Sequence of the first protein:
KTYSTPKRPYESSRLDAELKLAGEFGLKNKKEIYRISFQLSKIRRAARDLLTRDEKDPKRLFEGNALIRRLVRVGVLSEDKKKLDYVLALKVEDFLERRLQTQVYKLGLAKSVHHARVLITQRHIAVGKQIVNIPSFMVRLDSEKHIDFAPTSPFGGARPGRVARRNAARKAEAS

The following describes two proteins that form a bound complex.

Interface contacts:
Residue L80 in the first protein interacts with residue F325 in the second protein (closest heavy-atom distance 3.6 Å).
Residue Q48 in the first protein is in contact with residue I320 in the second protein (closest heavy-atom distance 3.3 Å).
Residue Q139 in the first protein interacts with residue I266 in the second protein (closest heavy-atom distance 3.6 Å).
Residue N142 in the first protein interacts with residue H269 in the second protein (closest heavy-atom distance 2.8 Å).
Residue I143 in the first protein contacts residue G270 in the second protein (closest heavy-atom distance 3.6 Å).
Residue F47 in the first protein interacts with residue M317 in the second protein (closest heavy-atom distance 4.2 Å).
Residue L76 in the first protein is in contact with residue F325 in the second protein (closest heavy-atom distance 4.0 Å).
Residue T11 in the first protein interacts with residue M317 in the second protein (closest heavy-atom distance 3.7 Å).
Residue V83 in the first protein contacts residue E323 in the second protein (closest heavy-atom distance 4.1 Å).
Residue I52 in the first protein is in contact with residue F325 in the second protein (closest heavy-atom distance 3.9 Å).
Residue E72 in the first protein interacts with residue A244 in the second protein (closest heavy-atom distance 3.7 Å).
Residue A75 in the first protein is in contact with residue A244 in the second protein (closest heavy-atom distance 4.0 Å).
Residue T11 in the first protein interacts with residue R313 in the second protein (closest heavy-atom distance 3.7 Å).
Residue R79 in the first protein is in contact with residue F325 in the second protein (closest heavy-atom distance 3.9 Å).
Residue T11 in the first protein is in contact with residue R316 in the second protein (closest heavy-atom distance 3.8 Å).
Residue I140 in the first protein is in contact with residue H269 in the second protein (closest heavy-atom distance 3.1 Å).
Residue V141 in the first protein contacts residue I266 in the second protein (closest heavy-atom distance 3.8 Å).
Residue R82 in the first protein contacts residue E247 in the second protein (closest heavy-atom distance 2.2 Å).
Residue M147 in the first protein interacts with residue I320 in the second protein (closest heavy-atom distance 4.0 Å).
Residue R82 in the first protein contacts residue E323 in the second protein (closest heavy-atom distance 3.0 Å).
Residue I143 in the first protein interacts with residue R271 in the second protein (closest heavy-atom distance 3.5 Å).
Residue V141 in the first protein is in contact with residue H269 in the second protein (closest heavy-atom distance 3.5 Å).
Residue R79 in the first protein is in contact with residue E323 in the second protein (closest heavy-atom distance 3.0 Å).
Residue R79 in the first protein interacts with residue D324 in the second protein (closest heavy-atom distance 2.6 Å).
Residue R78 in the first protein interacts with residue E247 in the second protein (closest heavy-atom distance 3.1 Å).
Residue H155 in the first protein contacts residue I262 in the second protein (closest heavy-atom distance 3.4 Å).
Residue F71 in the first protein is in contact with residue L334 in the second protein (closest heavy-atom distance 3.6 Å).
Residue M147 in the first protein is in contact with residue I274 in the second protein (closest heavy-atom distance 4.1 Å).
Residue R149 in the first protein is in contact with residue E323 in the second protein (closest heavy-atom distance 2.1 Å).
Residue A55 in the first protein contacts residue F328 in the second protein (closest heavy-atom distance 3.6 Å).
Residue P67 in the first protein interacts with residue L334 in the second protein (closest heavy-atom distance 3.4 Å).
Residue Q139 in the first protein contacts residue G263 in the second protein (closest heavy-atom distance 3.4 Å).
Residue V83 in the first protein contacts residue I320 in the second protein (closest heavy-atom distance 3.5 Å).
Residue K51 in the first protein is in contact with residue M317 in the second protein (closest heavy-atom distance 2.7 Å).
Residue I143 in the first protein contacts residue H269 in the second protein (closest heavy-atom distance 3.5 Å).
Residue K68 in the first protein interacts with residue L334 in the second protein (closest heavy-atom distance 3.9 Å).
Residue G137 in the first protein interacts with residue G263 in the second protein (closest heavy-atom distance 4.2 Å).
Residue R79 in the first protein is in contact with residue I327 in the second protein (closest heavy-atom distance 3.8 Å).
Residue A75 in the first protein is in contact with residue E247 in the second protein (closest heavy-atom distance 3.4 Å).
Residue M147 in the first protein interacts with residue G321 in the second protein (closest heavy-atom distance 3.8 Å).
Residue K51 in the first protein interacts with residue N318 in the second protein (closest heavy-atom distance 3.1 Å).
Residue F71 in the first protein is in contact with residue Y248 in the second protein (closest heavy-atom distance 3.6 Å).
Residue R149 in the first protein contacts residue I274 in the second protein (closest heavy-atom distance 3.8 Å).
Residue G137 in the first protein is in contact with residue I262 in the second protein (closest heavy-atom distance 4.2 Å).
Residue I52 in the first protein interacts with residue I320 in the second protein (closest heavy-atom distance 4.1 Å).
Residue F71 in the first protein is in contact with residue M245 in the second protein (closest heavy-atom distance 3.6 Å).
Residue K138 in the first protein interacts with residue G263 in the second protein (closest heavy-atom distance 3.4 Å).
Residue N74 in the first protein is in contact with residue E247 in the second protein (closest heavy-atom distance 3.6 Å).
Residue Q48 in the first protein interacts with residue R316 in the second protein (closest heavy-atom distance 3.3 Å).
Residue L76 in the first protein is in contact with residue F328 in the second protein (closest heavy-atom distance 3.5 Å).
Residue A75 in the first protein is in contact with residue F328 in the second protein (closest heavy-atom distance 4.1 Å).
Residue S152 in the first protein is in contact with residue I262 in the second protein (closest heavy-atom distance 3.8 Å).
Residue V136 in the first protein interacts with residue G263 in the second protein (closest heavy-atom distance 3.8 Å).
Residue F146 in the first protein is in contact with residue I274 in the second protein (closest heavy-atom distance 4.0 Å).
Residue E72 in the first protein interacts with residue F328 in the second protein (closest heavy-atom distance 4.1 Å).
Residue N74 in the first protein contacts residue Y248 in the second protein (closest heavy-atom distance 3.5 Å).
Residue F146 in the first protein interacts with residue I266 in the second protein (closest heavy-atom distance 3.7 Å).
Residue Q139 in the first protein is in contact with residue H269 in the second protein (closest heavy-atom distance 3.1 Å).
Residue R78 in the first protein interacts with residue E251 in the second protein (closest heavy-atom distance 2.4 Å).
Residue R149 in the first protein contacts residue G321 in the second protein (closest heavy-atom distance 3.3 Å).

Sequence of the second protein:
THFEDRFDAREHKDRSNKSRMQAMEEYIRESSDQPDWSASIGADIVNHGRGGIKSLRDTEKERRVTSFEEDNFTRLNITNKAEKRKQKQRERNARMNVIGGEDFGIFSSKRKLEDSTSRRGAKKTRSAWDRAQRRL